This data describes a binding interaction between two proteins.

Contacts between the two chains:
Residue D984 in the second protein interacts with residue R1726 in the first protein (closest heavy-atom distance 3.1 Å).
Residue M1122 in the second protein is in contact with residue I2177 in the first protein (closest heavy-atom distance 3.7 Å).
Residue G1129 in the second protein is in contact with residue M2167 in the first protein (closest heavy-atom distance 3.6 Å).
Residue R1149 in the second protein is in contact with residue L2164 in the first protein (closest heavy-atom distance 3.2 Å).
Residue L987 in the second protein is in contact with residue W1670 in the first protein (closest heavy-atom distance 3.6 Å).
Residue N989 in the second protein is in contact with residue W1670 in the first protein (closest heavy-atom distance 3.1 Å).
Residue P1116 in the second protein contacts residue R2182 in the first protein (closest heavy-atom distance 3.6 Å).
Residue C999 in the second protein interacts with residue Q1709 in the first protein (closest heavy-atom distance 3.5 Å).
Residue R1112 in the second protein interacts with residue R1719 in the first protein (closest heavy-atom distance 2.8 Å).
Residue P1033 in the second protein interacts with residue D1712 in the first protein (closest heavy-atom distance 3.7 Å).
Residue I1197 in the second protein interacts with residue A2156 in the first protein (closest heavy-atom distance 3.7 Å).
Residue S1123 in the second protein is in contact with residue S2174 in the first protein (closest heavy-atom distance 3.7 Å).
Residue P1145 in the second protein contacts residue Y2168 in the first protein (closest heavy-atom distance 3.2 Å).
Residue E1190 in the second protein contacts residue M2167 in the first protein (closest heavy-atom distance 3.7 Å).
Residue R1112 in the second protein is in contact with residue Q1717 in the first protein (closest heavy-atom distance 2.9 Å).
Residue R991 in the second protein is in contact with residue I1707 in the first protein (closest heavy-atom distance 3.1 Å).
Residue M772 in the second protein contacts residue M1624 in the first protein (closest heavy-atom distance 3.7 Å).
Residue Q1067 in the second protein is in contact with residue T1715 in the first protein (closest heavy-atom distance 3.7 Å).
Residue R991 in the second protein contacts residue L1723 in the first protein (closest heavy-atom distance 3.4 Å).
Residue L987 in the second protein is in contact with residue L1725 in the first protein (closest heavy-atom distance 3.7 Å).
Residue C988 in the second protein interacts with residue W1670 in the first protein (closest heavy-atom distance 3.4 Å).
Residue Q1151 in the second protein interacts with residue H2160 in the first protein (closest heavy-atom distance 3.6 Å).
Residue A1030 in the second protein contacts residue R1711 in the first protein (closest heavy-atom distance 3.2 Å).
Residue R991 in the second protein contacts residue R1711 in the first protein (closest heavy-atom distance 3.1 Å).
Residue Q1130 in the second protein contacts residue M2171 in the first protein (closest heavy-atom distance 2.5 Å).
Residue M772 in the second protein contacts residue P1627 in the first protein (closest heavy-atom distance 3.6 Å).
Residue R807 in the second protein interacts with residue Q1667 in the first protein (closest heavy-atom distance 3.3 Å).
Residue C995 in the second protein contacts residue I1707 in the first protein (closest heavy-atom distance 3.1 Å).
Residue I1197 in the second protein interacts with residue L2159 in the first protein (closest heavy-atom distance 3.6 Å).
Residue R1112 in the second protein interacts with residue E1722 in the first protein (closest heavy-atom distance 3.5 Å).
Residue A1133 in the second protein is in contact with residue M2167 in the first protein (closest heavy-atom distance 3.6 Å).
Residue S1200 in the second protein interacts with residue L2181 in the first protein (closest heavy-atom distance 3.7 Å).
Residue E1190 in the second protein contacts residue L2164 in the first protein (closest heavy-atom distance 3.5 Å).
Residue R807 in the second protein interacts with residue E1628 in the first protein (closest heavy-atom distance 3.3 Å).
Residue L986 in the second protein is in contact with residue V1724 in the first protein (closest heavy-atom distance 3.3 Å).
Residue R991 in the second protein is in contact with residue W1708 in the first protein (closest heavy-atom distance 3.6 Å).
Residue E1190 in the second protein interacts with residue Y2168 in the first protein (closest heavy-atom distance 2.4 Å).
Residue T769 in the second protein is in contact with residue L1625 in the first protein (closest heavy-atom distance 3.6 Å).
Residue R808 in the second protein interacts with residue Q1667 in the first protein (closest heavy-atom distance 3.1 Å).
Residue I1126 in the second protein interacts with residue F2163 in the first protein (closest heavy-atom distance 3.6 Å).
Residue P806 in the second protein interacts with residue E1628 in the first protein (closest heavy-atom distance 3.4 Å).
Residue C995 in the second protein interacts with residue Q1709 in the first protein (closest heavy-atom distance 3.6 Å).
Residue R1149 in the second protein interacts with residue Y2168 in the first protein (closest heavy-atom distance 3.6 Å).
Residue R807 in the second protein is in contact with residue R1706 in the first protein (closest heavy-atom distance 3.6 Å).
Residue C999 in the second protein interacts with residue G1710 in the first protein (closest heavy-atom distance 3.4 Å).
Residue Q1130 in the second protein contacts residue Q2170 in the first protein (closest heavy-atom distance 3.4 Å).
Residue T769 in the second protein contacts residue M1624 in the first protein (closest heavy-atom distance 3.7 Å).
Residue E992 in the second protein contacts residue R1706 in the first protein (closest heavy-atom distance 3.2 Å).
Residue L986 in the second protein contacts residue I1707 in the first protein (closest heavy-atom distance 3.6 Å).
Residue I1194 in the second protein is in contact with residue H2160 in the first protein (closest heavy-atom distance 3.5 Å).
Residue E1119 in the second protein interacts with residue S2178 in the first protein (closest heavy-atom distance 3.2 Å).
Residue S1200 in the second protein is in contact with residue H2185 in the first protein (closest heavy-atom distance 3.1 Å).
Residue L987 in the second protein contacts residue H1674 in the first protein (closest heavy-atom distance 2.9 Å).
Residue Q811 in the second protein interacts with residue H1666 in the first protein (closest heavy-atom distance 3.4 Å).
Residue L987 in the second protein interacts with residue C1701 in the first protein (closest heavy-atom distance 3.6 Å).
Residue E1119 in the second protein contacts residue S2174 in the first protein (closest heavy-atom distance 3.7 Å).
Residue P806 in the second protein contacts residue P1627 in the first protein (closest heavy-atom distance 3.7 Å).
Residue E992 in the second protein interacts with residue W1670 in the first protein (closest heavy-atom distance 2.7 Å).
Residue M772 in the second protein is in contact with residue E1623 in the first protein (closest heavy-atom distance 3.3 Å).
Residue V1193 in the second protein interacts with residue F2163 in the first protein (closest heavy-atom distance 3.5 Å).

Sequence of the first protein:
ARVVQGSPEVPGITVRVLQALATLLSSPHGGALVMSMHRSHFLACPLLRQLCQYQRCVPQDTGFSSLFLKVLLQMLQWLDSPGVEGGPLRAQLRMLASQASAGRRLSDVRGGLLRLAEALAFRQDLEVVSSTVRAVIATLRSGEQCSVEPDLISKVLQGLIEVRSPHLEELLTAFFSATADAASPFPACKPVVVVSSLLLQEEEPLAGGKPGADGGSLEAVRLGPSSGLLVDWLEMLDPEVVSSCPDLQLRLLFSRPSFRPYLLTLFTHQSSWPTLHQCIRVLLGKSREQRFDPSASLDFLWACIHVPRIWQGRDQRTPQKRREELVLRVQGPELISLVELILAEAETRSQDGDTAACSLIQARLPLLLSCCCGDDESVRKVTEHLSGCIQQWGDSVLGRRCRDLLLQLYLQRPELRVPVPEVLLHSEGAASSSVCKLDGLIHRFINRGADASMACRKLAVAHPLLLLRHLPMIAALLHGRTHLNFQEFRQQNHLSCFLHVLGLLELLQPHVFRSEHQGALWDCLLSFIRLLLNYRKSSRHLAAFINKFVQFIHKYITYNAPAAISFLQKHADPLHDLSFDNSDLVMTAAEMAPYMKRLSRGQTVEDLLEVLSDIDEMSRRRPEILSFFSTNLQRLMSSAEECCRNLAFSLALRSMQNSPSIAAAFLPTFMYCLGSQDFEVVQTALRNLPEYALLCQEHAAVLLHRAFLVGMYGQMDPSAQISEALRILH

Sequence of the second protein:
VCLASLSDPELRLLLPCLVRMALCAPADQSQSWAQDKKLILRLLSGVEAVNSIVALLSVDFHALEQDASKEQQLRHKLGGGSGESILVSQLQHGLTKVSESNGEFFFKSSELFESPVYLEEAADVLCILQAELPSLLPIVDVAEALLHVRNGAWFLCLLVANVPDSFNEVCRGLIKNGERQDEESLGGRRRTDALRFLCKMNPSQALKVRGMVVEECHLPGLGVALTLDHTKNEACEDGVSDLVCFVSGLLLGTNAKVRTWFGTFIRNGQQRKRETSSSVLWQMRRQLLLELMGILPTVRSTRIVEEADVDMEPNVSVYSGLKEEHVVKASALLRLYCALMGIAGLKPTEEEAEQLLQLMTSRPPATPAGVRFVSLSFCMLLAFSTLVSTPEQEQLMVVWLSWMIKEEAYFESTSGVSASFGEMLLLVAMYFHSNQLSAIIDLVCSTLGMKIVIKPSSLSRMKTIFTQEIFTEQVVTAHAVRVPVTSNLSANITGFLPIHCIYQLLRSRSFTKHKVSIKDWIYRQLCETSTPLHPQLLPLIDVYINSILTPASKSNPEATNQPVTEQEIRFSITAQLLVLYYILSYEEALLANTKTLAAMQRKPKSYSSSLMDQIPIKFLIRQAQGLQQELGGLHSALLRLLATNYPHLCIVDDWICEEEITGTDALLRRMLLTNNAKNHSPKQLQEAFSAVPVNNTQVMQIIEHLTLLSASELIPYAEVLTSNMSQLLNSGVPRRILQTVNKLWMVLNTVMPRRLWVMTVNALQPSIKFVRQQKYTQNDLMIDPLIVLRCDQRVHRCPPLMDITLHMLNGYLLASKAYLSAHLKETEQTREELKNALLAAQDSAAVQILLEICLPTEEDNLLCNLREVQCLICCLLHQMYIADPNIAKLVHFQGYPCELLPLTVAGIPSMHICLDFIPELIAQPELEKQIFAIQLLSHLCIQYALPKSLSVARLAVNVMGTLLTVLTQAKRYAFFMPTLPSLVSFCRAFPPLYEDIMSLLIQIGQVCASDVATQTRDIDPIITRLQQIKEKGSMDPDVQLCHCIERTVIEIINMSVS